Sequence of the first protein:
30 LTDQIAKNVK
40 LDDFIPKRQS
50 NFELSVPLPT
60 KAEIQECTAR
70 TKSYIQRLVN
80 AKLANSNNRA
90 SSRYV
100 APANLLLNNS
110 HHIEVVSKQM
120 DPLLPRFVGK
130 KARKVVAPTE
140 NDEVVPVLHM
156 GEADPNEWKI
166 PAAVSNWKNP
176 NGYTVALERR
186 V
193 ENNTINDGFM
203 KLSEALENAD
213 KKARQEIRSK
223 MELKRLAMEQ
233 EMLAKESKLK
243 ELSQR

Sequence of the second protein:
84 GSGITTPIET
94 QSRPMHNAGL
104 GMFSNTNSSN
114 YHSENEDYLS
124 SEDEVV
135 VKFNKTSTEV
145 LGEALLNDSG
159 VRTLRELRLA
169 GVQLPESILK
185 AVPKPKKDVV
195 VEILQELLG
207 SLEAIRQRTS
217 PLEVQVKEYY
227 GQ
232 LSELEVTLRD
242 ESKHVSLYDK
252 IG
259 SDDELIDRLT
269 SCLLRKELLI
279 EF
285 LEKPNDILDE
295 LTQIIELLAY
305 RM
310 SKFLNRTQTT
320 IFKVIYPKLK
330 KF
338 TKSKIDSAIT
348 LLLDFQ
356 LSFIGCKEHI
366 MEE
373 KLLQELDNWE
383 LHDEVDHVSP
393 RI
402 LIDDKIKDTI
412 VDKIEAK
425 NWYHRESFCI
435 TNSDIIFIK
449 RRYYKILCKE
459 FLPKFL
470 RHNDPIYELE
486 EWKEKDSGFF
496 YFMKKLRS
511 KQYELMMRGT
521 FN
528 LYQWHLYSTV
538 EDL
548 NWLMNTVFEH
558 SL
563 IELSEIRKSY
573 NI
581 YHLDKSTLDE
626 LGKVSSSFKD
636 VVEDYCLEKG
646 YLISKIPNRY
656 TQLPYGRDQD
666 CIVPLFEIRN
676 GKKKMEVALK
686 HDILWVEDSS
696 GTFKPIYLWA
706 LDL

These two protein chains interact to form a complex.

Contacts between the two chains:
Residue Y304 in the second protein interacts with residue L241 in the first protein (closest heavy-atom distance 4.5 Å).